Contacts between the two chains:
Residue V122 in the first protein contacts residue V48 in the second protein (closest heavy-atom distance 4.4 Å).
Residue R79 in the first protein is in contact with residue Y45 in the second protein (closest heavy-atom distance 3.5 Å).
Residue A118 in the first protein is in contact with residue D49 in the second protein (closest heavy-atom distance 3.6 Å).
Residue L116 in the first protein interacts with residue G47 in the second protein (closest heavy-atom distance 5.0 Å).
Residue K197 in the first protein is in contact with residue F46 in the second protein (closest heavy-atom distance 3.6 Å).
Residue K117 in the first protein contacts residue G47 in the second protein (closest heavy-atom distance 4.6 Å).
Residue A118 in the first protein interacts with residue V48 in the second protein (closest heavy-atom distance 4.4 Å).
Residue L123 in the first protein is in contact with residue V48 in the second protein (closest heavy-atom distance 4.4 Å).
Residue Y131 in the first protein interacts with residue F46 in the second protein (closest heavy-atom distance 4.1 Å).
Residue S114 in the first protein interacts with residue F46 in the second protein (closest heavy-atom distance 4.7 Å).
Residue L116 in the first protein contacts residue F46 in the second protein (closest heavy-atom distance 4.2 Å).
Residue F78 in the first protein is in contact with residue F46 in the second protein (closest heavy-atom distance 3.6 Å).
Residue T80 in the first protein is in contact with residue Y45 in the second protein (closest heavy-atom distance 4.8 Å).
Residue V84 in the first protein is in contact with residue F46 in the second protein (closest heavy-atom distance 3.5 Å).
Residue R79 in the first protein contacts residue S44 in the second protein (closest heavy-atom distance 3.6 Å).
Residue R79 in the first protein is in contact with residue F46 in the second protein (closest heavy-atom distance 4.5 Å).
Residue L123 in the first protein contacts residue D49 in the second protein (closest heavy-atom distance 2.9 Å).
Residue Y131 in the first protein is in contact with residue G47 in the second protein (closest heavy-atom distance 4.6 Å).
Residue T80 in the first protein interacts with residue F46 in the second protein (closest heavy-atom distance 3.5 Å).
Residue Y81 in the first protein contacts residue F46 in the second protein (closest heavy-atom distance 3.4 Å).
Residue K117 in the first protein is in contact with residue E50 in the second protein (closest heavy-atom distance 3.8 Å).
Residue F78 in the first protein is in contact with residue Y45 in the second protein (closest heavy-atom distance 4.4 Å).
Residue A118 in the first protein interacts with residue G47 in the second protein (closest heavy-atom distance 2.7 Å).

Sequence of the first protein:
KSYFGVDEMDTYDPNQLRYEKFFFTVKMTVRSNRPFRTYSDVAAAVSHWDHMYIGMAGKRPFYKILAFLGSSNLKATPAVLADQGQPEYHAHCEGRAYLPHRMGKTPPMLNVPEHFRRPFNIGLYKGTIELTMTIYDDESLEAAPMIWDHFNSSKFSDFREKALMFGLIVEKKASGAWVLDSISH

The following describes two proteins that form a bound complex.

Sequence of the second protein:
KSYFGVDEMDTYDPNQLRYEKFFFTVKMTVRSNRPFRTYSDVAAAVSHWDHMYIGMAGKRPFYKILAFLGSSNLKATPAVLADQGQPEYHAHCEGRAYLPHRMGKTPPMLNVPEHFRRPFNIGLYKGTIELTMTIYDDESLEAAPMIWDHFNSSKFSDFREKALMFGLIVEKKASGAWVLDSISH